Sequence of protein 2:
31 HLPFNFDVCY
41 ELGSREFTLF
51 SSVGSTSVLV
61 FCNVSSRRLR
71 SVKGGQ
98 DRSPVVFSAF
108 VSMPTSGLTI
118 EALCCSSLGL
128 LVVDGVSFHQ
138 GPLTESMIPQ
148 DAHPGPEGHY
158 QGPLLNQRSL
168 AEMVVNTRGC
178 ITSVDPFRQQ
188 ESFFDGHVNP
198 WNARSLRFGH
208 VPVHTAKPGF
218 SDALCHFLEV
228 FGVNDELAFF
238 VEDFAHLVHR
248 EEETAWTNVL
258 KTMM

The following describes two proteins that form a bound complex.

Sequence of protein 1:
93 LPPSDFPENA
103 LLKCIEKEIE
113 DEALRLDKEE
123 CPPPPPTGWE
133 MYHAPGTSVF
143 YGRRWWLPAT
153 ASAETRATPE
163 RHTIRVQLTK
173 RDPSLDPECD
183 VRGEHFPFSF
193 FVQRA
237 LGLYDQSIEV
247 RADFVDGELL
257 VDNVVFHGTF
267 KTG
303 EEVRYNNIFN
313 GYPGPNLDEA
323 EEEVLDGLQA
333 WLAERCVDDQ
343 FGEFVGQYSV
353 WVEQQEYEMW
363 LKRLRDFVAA

Contacts between the two chains:
Residue D182 in protein 2 interacts with residue R173 in protein 1 (closest heavy-atom distance 3.8 Å).
Residue R45 in protein 2 contacts residue G313 in protein 1 (closest heavy-atom distance 4.0 Å).
Residue L42 in protein 2 is in contact with residue R306 in protein 1 (closest heavy-atom distance 3.6 Å).
Residue P183 in protein 2 contacts residue L177 in protein 1 (closest heavy-atom distance 3.7 Å).
Residue R185 in protein 2 interacts with residue R184 in protein 1 (closest heavy-atom distance 3.4 Å).
Residue N255 in protein 2 interacts with residue T268 in protein 1 (closest heavy-atom distance 3.3 Å).
Residue F184 in protein 2 contacts residue D174 in protein 1 (closest heavy-atom distance 3.8 Å).
Residue K258 in protein 2 interacts with residue E325 in protein 1 (closest heavy-atom distance 3.2 Å).
Residue S66 in protein 2 contacts residue Y314 in protein 1 (closest heavy-atom distance 3.6 Å).
Residue W253 in protein 2 interacts with residue Y307 in protein 1 (closest heavy-atom distance 3.7 Å).
Residue V256 in protein 2 interacts with residue F262 in protein 1 (closest heavy-atom distance 3.8 Å).
Residue V256 in protein 2 is in contact with residue T268 in protein 1 (closest heavy-atom distance 3.8 Å).
Residue S189 in protein 2 contacts residue R247 in protein 1 (closest heavy-atom distance 4.0 Å).
Residue M261 in protein 2 interacts with residue G329 in protein 1 (closest heavy-atom distance 3.3 Å).
Residue T259 in protein 2 contacts residue G269 in protein 1 (closest heavy-atom distance 3.5 Å).
Residue V256 in protein 2 contacts residue F266 in protein 1 (closest heavy-atom distance 3.8 Å).
Residue E250 in protein 2 contacts residue P317 in protein 1 (closest heavy-atom distance 3.4 Å).
Residue F191 in protein 2 interacts with residue N312 in protein 1 (closest heavy-atom distance 2.7 Å).
Residue G43 in protein 2 interacts with residue Y307 in protein 1 (closest heavy-atom distance 3.3 Å).
Residue F184 in protein 2 contacts residue K172 in protein 1 (closest heavy-atom distance 3.4 Å).
Residue L42 in protein 2 is in contact with residue V305 in protein 1 (closest heavy-atom distance 3.9 Å).
Residue V256 in protein 2 interacts with residue K267 in protein 1 (closest heavy-atom distance 3.5 Å).
Residue R68 in protein 2 contacts residue E321 in protein 1 (closest heavy-atom distance 3.0 Å).
Residue T254 in protein 2 is in contact with residue V326 in protein 1 (closest heavy-atom distance 3.9 Å).
Residue F184 in protein 2 is in contact with residue R173 in protein 1 (closest heavy-atom distance 3.6 Å).
Residue P183 in protein 2 contacts residue D174 in protein 1 (closest heavy-atom distance 3.7 Å).
Residue W253 in protein 2 interacts with residue P317 in protein 1 (closest heavy-atom distance 3.6 Å).
Residue W253 in protein 2 is in contact with residue Y314 in protein 1 (closest heavy-atom distance 3.6 Å).
Residue D192 in protein 2 is in contact with residue N312 in protein 1 (closest heavy-atom distance 3.6 Å).
Residue E250 in protein 2 is in contact with residue Y314 in protein 1 (closest heavy-atom distance 3.4 Å).
Residue L257 in protein 2 contacts residue V326 in protein 1 (closest heavy-atom distance 3.8 Å).
Residue D182 in protein 2 contacts residue R184 in protein 1 (closest heavy-atom distance 2.9 Å).
Residue D182 in protein 2 is in contact with residue L177 in protein 1 (closest heavy-atom distance 3.7 Å).
Residue R45 in protein 2 contacts residue N312 in protein 1 (closest heavy-atom distance 3.4 Å).
Residue R45 in protein 2 interacts with residue P315 in protein 1 (closest heavy-atom distance 4.0 Å).
Residue G43 in protein 2 interacts with residue R306 in protein 1 (closest heavy-atom distance 3.5 Å).
Residue W253 in protein 2 interacts with residue F262 in protein 1 (closest heavy-atom distance 3.4 Å).
Residue A149 in protein 2 is in contact with residue N312 in protein 1 (closest heavy-atom distance 3.4 Å).
Residue R185 in protein 2 is in contact with residue G185 in protein 1 (closest heavy-atom distance 3.7 Å).
Residue L257 in protein 2 contacts residue F262 in protein 1 (closest heavy-atom distance 3.6 Å).
Residue R185 in protein 2 is in contact with residue H187 in protein 1 (closest heavy-atom distance 3.2 Å).
Residue E249 in protein 2 interacts with residue Y314 in protein 1 (closest heavy-atom distance 3.3 Å).
Residue M260 in protein 2 is in contact with residue R196 in protein 1 (closest heavy-atom distance 3.4 Å).
Residue M261 in protein 2 is in contact with residue L330 in protein 1 (closest heavy-atom distance 3.7 Å).
Residue W253 in protein 2 interacts with residue G316 in protein 1 (closest heavy-atom distance 3.7 Å).
Residue W253 in protein 2 interacts with residue V260 in protein 1 (closest heavy-atom distance 2.8 Å).
Residue M261 in protein 2 interacts with residue W333 in protein 1 (closest heavy-atom distance 3.6 Å).
Residue A149 in protein 2 interacts with residue N309 in protein 1 (closest heavy-atom distance 3.4 Å).
Residue S66 in protein 2 contacts residue P315 in protein 1 (closest heavy-atom distance 3.4 Å).
Residue N255 in protein 2 is in contact with residue G269 in protein 1 (closest heavy-atom distance 3.7 Å).
Residue D182 in protein 2 contacts residue D174 in protein 1 (closest heavy-atom distance 3.2 Å).
Residue T259 in protein 2 contacts residue K267 in protein 1 (closest heavy-atom distance 3.1 Å).
Residue G43 in protein 2 is in contact with residue Y314 in protein 1 (closest heavy-atom distance 3.7 Å).
Residue A149 in protein 2 is in contact with residue F311 in protein 1 (closest heavy-atom distance 3.6 Å).
Residue K258 in protein 2 is in contact with residue V326 in protein 1 (closest heavy-atom distance 3.3 Å).
Residue R67 in protein 2 contacts residue N318 in protein 1 (closest heavy-atom distance 3.5 Å).
Residue F191 in protein 2 contacts residue F311 in protein 1 (closest heavy-atom distance 3.5 Å).
Residue R185 in protein 2 contacts residue R173 in protein 1 (closest heavy-atom distance 3.5 Å).
Residue R185 in protein 2 contacts residue T171 in protein 1 (closest heavy-atom distance 3.4 Å).
Residue V181 in protein 2 contacts residue L177 in protein 1 (closest heavy-atom distance 3.8 Å).